Sequence of the second protein:
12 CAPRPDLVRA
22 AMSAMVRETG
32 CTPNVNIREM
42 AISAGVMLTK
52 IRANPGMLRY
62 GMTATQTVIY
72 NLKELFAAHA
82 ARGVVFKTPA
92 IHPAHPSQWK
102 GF

Sequence of the first protein:
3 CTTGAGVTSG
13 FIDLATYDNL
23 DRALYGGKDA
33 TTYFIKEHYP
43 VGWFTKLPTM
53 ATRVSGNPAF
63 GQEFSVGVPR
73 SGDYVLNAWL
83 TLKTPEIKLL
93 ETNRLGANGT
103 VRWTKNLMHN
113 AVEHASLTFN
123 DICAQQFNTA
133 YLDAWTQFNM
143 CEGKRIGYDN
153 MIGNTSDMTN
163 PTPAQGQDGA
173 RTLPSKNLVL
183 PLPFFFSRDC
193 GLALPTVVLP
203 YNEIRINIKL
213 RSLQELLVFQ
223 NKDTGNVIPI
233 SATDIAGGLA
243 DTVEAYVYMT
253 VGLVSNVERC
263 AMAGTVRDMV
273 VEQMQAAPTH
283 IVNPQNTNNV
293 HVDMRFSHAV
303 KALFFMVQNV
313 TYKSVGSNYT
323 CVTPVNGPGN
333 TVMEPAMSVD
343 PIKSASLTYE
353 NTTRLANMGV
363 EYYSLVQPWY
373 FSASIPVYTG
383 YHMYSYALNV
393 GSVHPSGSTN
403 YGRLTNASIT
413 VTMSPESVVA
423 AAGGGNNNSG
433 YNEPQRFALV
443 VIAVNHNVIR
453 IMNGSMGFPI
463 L

This data describes a binding interaction between two proteins.

Interface contacts:
Residue I124 in the first protein contacts residue A95 in the second protein (closest heavy-atom distance 4.0 Å).
Residue V259 in the first protein contacts residue A78 in the second protein (closest heavy-atom distance 4.0 Å).
Residue M454 in the first protein is in contact with residue P94 in the second protein (closest heavy-atom distance 4.5 Å).
Residue P461 in the first protein interacts with residue K101 in the second protein (closest heavy-atom distance 4.2 Å).
Residue Y203 in the first protein contacts residue P90 in the second protein (closest heavy-atom distance 4.4 Å).
Residue N258 in the first protein is in contact with residue E75 in the second protein (closest heavy-atom distance 4.5 Å).
Residue F460 in the first protein interacts with residue W100 in the second protein (closest heavy-atom distance 2.8 Å).
Residue G456 in the first protein interacts with residue F87 in the second protein (closest heavy-atom distance 4.1 Å).
Residue M454 in the first protein interacts with residue Q99 in the second protein (closest heavy-atom distance 4.8 Å).
Residue Y203 in the first protein is in contact with residue F87 in the second protein (closest heavy-atom distance 4.5 Å).
Residue L463 in the first protein is in contact with residue P97 in the second protein (closest heavy-atom distance 4.9 Å).
Residue A265 in the first protein interacts with residue V85 in the second protein (closest heavy-atom distance 3.9 Å).
Residue M454 in the first protein interacts with residue W100 in the second protein (closest heavy-atom distance 4.4 Å).
Residue M458 in the first protein interacts with residue W100 in the second protein (closest heavy-atom distance 4.6 Å).
Residue P461 in the first protein contacts residue G102 in the second protein (closest heavy-atom distance 4.8 Å).
Residue N455 in the first protein interacts with residue P94 in the second protein (closest heavy-atom distance 3.9 Å).
Residue N122 in the first protein is in contact with residue H93 in the second protein (closest heavy-atom distance 4.0 Å).
Residue C262 in the first protein interacts with residue T30 in the second protein (closest heavy-atom distance 4.5 Å).
Residue V259 in the first protein interacts with residue E29 in the second protein (closest heavy-atom distance 3.9 Å).
Residue R261 in the first protein is in contact with residue A82 in the second protein (closest heavy-atom distance 4.1 Å).
Residue Y203 in the first protein interacts with residue P94 in the second protein (closest heavy-atom distance 3.5 Å).
Residue C262 in the first protein contacts residue M26 in the second protein (closest heavy-atom distance 4.9 Å).
Residue P202 in the first protein interacts with residue F87 in the second protein (closest heavy-atom distance 3.6 Å).
Residue N258 in the first protein is in contact with residue A79 in the second protein (closest heavy-atom distance 3.4 Å).
Residue M458 in the first protein is in contact with residue A95 in the second protein (closest heavy-atom distance 4.8 Å).
Residue C262 in the first protein interacts with residue A81 in the second protein (closest heavy-atom distance 3.5 Å).
Residue L463 in the first protein interacts with residue W100 in the second protein (closest heavy-atom distance 3.6 Å).
Residue N204 in the first protein is in contact with residue A95 in the second protein (closest heavy-atom distance 3.5 Å).
Residue S457 in the first protein contacts residue A95 in the second protein (closest heavy-atom distance 3.2 Å).
Residue C262 in the first protein contacts residue A78 in the second protein (closest heavy-atom distance 4.4 Å).
Residue V199 in the first protein interacts with residue F87 in the second protein (closest heavy-atom distance 4.5 Å).
Residue N258 in the first protein interacts with residue A78 in the second protein (closest heavy-atom distance 4.2 Å).
Residue A263 in the first protein is in contact with residue E29 in the second protein (closest heavy-atom distance 3.5 Å).
Residue C262 in the first protein is in contact with residue A82 in the second protein (closest heavy-atom distance 3.8 Å).
Residue S457 in the first protein is in contact with residue P94 in the second protein (closest heavy-atom distance 3.6 Å).
Residue Y203 in the first protein interacts with residue T89 in the second protein (closest heavy-atom distance 3.8 Å).
Residue V200 in the first protein is in contact with residue F87 in the second protein (closest heavy-atom distance 3.3 Å).
Residue I124 in the first protein is in contact with residue W100 in the second protein (closest heavy-atom distance 3.5 Å).
Residue N122 in the first protein contacts residue A95 in the second protein (closest heavy-atom distance 3.6 Å).
Residue A263 in the first protein interacts with residue T30 in the second protein (closest heavy-atom distance 4.0 Å).
Residue P461 in the first protein contacts residue W100 in the second protein (closest heavy-atom distance 4.6 Å).
Residue F460 in the first protein interacts with residue K101 in the second protein (closest heavy-atom distance 4.3 Å).
Residue Y203 in the first protein interacts with residue K88 in the second protein (closest heavy-atom distance 3.8 Å).
Residue N455 in the first protein is in contact with residue F87 in the second protein (closest heavy-atom distance 4.6 Å).
Residue I124 in the first protein interacts with residue P97 in the second protein (closest heavy-atom distance 4.2 Å).
Residue F121 in the first protein interacts with residue W100 in the second protein (closest heavy-atom distance 4.6 Å).
Residue N258 in the first protein interacts with residue A82 in the second protein (closest heavy-atom distance 3.4 Å).
Residue G459 in the first protein is in contact with residue W100 in the second protein (closest heavy-atom distance 3.8 Å).
Residue L463 in the first protein interacts with residue K101 in the second protein (closest heavy-atom distance 4.3 Å).